Sequence of protein 1:
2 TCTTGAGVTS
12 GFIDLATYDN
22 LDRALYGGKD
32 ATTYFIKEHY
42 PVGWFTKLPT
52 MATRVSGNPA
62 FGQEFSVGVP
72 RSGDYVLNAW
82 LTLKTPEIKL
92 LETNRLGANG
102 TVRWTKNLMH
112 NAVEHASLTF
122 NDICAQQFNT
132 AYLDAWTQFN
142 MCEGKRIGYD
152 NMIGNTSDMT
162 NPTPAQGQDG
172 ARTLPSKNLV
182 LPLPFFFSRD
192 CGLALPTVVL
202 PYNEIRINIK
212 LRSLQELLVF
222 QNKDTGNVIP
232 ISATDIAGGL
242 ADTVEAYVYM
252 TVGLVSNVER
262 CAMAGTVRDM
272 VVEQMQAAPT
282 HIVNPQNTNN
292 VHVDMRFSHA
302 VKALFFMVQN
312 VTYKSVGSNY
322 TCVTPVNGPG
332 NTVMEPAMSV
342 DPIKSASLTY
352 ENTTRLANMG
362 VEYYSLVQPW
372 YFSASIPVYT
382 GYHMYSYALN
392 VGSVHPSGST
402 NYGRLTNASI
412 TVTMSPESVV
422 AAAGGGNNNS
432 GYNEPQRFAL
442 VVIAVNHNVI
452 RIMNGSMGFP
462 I

The following describes two proteins that form a bound complex.

Sequence of protein 2:
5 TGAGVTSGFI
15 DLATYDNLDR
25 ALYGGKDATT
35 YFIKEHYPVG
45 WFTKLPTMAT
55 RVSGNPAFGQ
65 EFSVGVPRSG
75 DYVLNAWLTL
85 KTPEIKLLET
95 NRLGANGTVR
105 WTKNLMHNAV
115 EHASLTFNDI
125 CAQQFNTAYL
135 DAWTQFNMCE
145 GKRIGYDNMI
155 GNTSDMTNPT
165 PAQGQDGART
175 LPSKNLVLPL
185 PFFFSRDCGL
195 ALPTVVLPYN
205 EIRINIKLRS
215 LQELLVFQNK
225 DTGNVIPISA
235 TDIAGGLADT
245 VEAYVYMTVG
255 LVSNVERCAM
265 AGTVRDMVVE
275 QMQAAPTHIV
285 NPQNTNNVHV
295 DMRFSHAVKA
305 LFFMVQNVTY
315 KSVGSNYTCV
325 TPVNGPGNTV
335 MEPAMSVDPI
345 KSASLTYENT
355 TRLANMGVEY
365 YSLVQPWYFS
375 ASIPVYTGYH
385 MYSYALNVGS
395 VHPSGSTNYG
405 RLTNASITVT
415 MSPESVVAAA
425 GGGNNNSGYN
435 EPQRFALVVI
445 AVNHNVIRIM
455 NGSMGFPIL

Interface contacts:
Residue R269 in protein 1 contacts residue I37 in protein 2 (closest heavy-atom distance 3.3 Å).
Residue V43 in protein 1 interacts with residue G28 in protein 2 (closest heavy-atom distance 3.2 Å).
Residue Y27 in protein 1 interacts with residue S400 in protein 2 (closest heavy-atom distance 2.4 Å).
Residue P42 in protein 1 contacts residue G28 in protein 2 (closest heavy-atom distance 3.4 Å).
Residue D20 in protein 1 interacts with residue N402 in protein 2 (closest heavy-atom distance 3.1 Å).
Residue M360 in protein 1 interacts with residue P50 in protein 2 (closest heavy-atom distance 3.6 Å).
Residue H396 in protein 1 interacts with residue Y41 in protein 2 (closest heavy-atom distance 3.2 Å).
Residue W45 in protein 1 is in contact with residue L16 in protein 2 (closest heavy-atom distance 3.3 Å).
Residue Y364 in protein 1 contacts residue W81 in protein 2 (closest heavy-atom distance 3.6 Å).
Residue T47 in protein 1 is in contact with residue G12 in protein 2 (closest heavy-atom distance 3.7 Å).
Residue Y364 in protein 1 interacts with residue P50 in protein 2 (closest heavy-atom distance 3.1 Å).
Residue S11 in protein 1 contacts residue R356 in protein 2 (closest heavy-atom distance 3.2 Å).
Residue R356 in protein 1 interacts with residue K48 in protein 2 (closest heavy-atom distance 2.9 Å).
Residue V43 in protein 1 is in contact with residue A32 in protein 2 (closest heavy-atom distance 3.4 Å).
Residue D15 in protein 1 is in contact with residue R356 in protein 2 (closest heavy-atom distance 3.2 Å).
Residue W371 in protein 1 is in contact with residue M142 in protein 2 (closest heavy-atom distance 3.5 Å).
Residue R269 in protein 1 is in contact with residue K38 in protein 2 (closest heavy-atom distance 3.7 Å).
Residue W371 in protein 1 contacts residue K146 in protein 2 (closest heavy-atom distance 3.2 Å).
Residue Y27 in protein 1 interacts with residue S398 in protein 2 (closest heavy-atom distance 2.3 Å).
Residue W45 in protein 1 interacts with residue Y27 in protein 2 (closest heavy-atom distance 3.6 Å).
Residue S400 in protein 1 interacts with residue W45 in protein 2 (closest heavy-atom distance 3.2 Å).
Residue Y19 in protein 1 interacts with residue R405 in protein 2 (closest heavy-atom distance 3.1 Å).
Residue D191 in protein 1 contacts residue K38 in protein 2 (closest heavy-atom distance 3.4 Å).
Residue S387 in protein 1 interacts with residue K48 in protein 2 (closest heavy-atom distance 2.9 Å).
Residue G193 in protein 1 is in contact with residue F36 in protein 2 (closest heavy-atom distance 2.9 Å).
Residue L22 in protein 1 is in contact with residue V450 in protein 2 (closest heavy-atom distance 3.7 Å).
Residue S374 in protein 1 interacts with residue K146 in protein 2 (closest heavy-atom distance 3.2 Å).
Residue R269 in protein 1 interacts with residue F36 in protein 2 (closest heavy-atom distance 3.3 Å).
Residue P397 in protein 1 contacts residue H40 in protein 2 (closest heavy-atom distance 3.4 Å).
Residue E144 in protein 1 interacts with residue E144 in protein 2 (closest heavy-atom distance 3.6 Å).
Residue D23 in protein 1 contacts residue N402 in protein 2 (closest heavy-atom distance 2.9 Å).
Residue Y35 in protein 1 is in contact with residue L390 in protein 2 (closest heavy-atom distance 3.7 Å).
Residue L49 in protein 1 contacts residue G8 in protein 2 (closest heavy-atom distance 3.6 Å).
Residue T18 in protein 1 interacts with residue N402 in protein 2 (closest heavy-atom distance 3.1 Å).
Residue R356 in protein 1 interacts with residue L49 in protein 2 (closest heavy-atom distance 3.6 Å).
Residue P42 in protein 1 contacts residue T33 in protein 2 (closest heavy-atom distance 3.3 Å).
Residue R356 in protein 1 contacts residue T47 in protein 2 (closest heavy-atom distance 3.0 Å).
Residue P42 in protein 1 is in contact with residue A32 in protein 2 (closest heavy-atom distance 3.3 Å).
Residue E144 in protein 1 is in contact with residue G145 in protein 2 (closest heavy-atom distance 3.5 Å).
Residue D15 in protein 1 contacts residue T401 in protein 2 (closest heavy-atom distance 3.6 Å).
Residue Y41 in protein 1 is in contact with residue T33 in protein 2 (closest heavy-atom distance 3.5 Å).
Residue L367 in protein 1 interacts with residue M153 in protein 2 (closest heavy-atom distance 3.6 Å).
Residue T51 in protein 1 interacts with residue A7 in protein 2 (closest heavy-atom distance 3.4 Å).
Residue E363 in protein 1 interacts with residue N179 in protein 2 (closest heavy-atom distance 2.4 Å).
Residue C192 in protein 1 is in contact with residue F36 in protein 2 (closest heavy-atom distance 3.3 Å).
Residue L49 in protein 1 contacts residue S11 in protein 2 (closest heavy-atom distance 3.6 Å).
Residue H40 in protein 1 is in contact with residue L26 in protein 2 (closest heavy-atom distance 3.7 Å).
Residue Y372 in protein 1 is in contact with residue N79 in protein 2 (closest heavy-atom distance 2.8 Å).
Residue T47 in protein 1 is in contact with residue D15 in protein 2 (closest heavy-atom distance 3.6 Å).
Residue Y76 in protein 1 interacts with residue F36 in protein 2 (closest heavy-atom distance 3.5 Å).
Residue G44 in protein 1 interacts with residue Y27 in protein 2 (closest heavy-atom distance 3.4 Å).
Residue F46 in protein 1 is in contact with residue L16 in protein 2 (closest heavy-atom distance 3.7 Å).
Residue H396 in protein 1 contacts residue H40 in protein 2 (closest heavy-atom distance 3.1 Å).
Residue N21 in protein 1 is in contact with residue L463 in protein 2 (closest heavy-atom distance 3.5 Å).
Residue P42 in protein 1 interacts with residue L26 in protein 2 (closest heavy-atom distance 3.4 Å).
Residue W371 in protein 1 is in contact with residue Y150 in protein 2 (closest heavy-atom distance 3.4 Å).
Residue V43 in protein 1 interacts with residue Y27 in protein 2 (closest heavy-atom distance 3.4 Å).
Residue G193 in protein 1 contacts residue I37 in protein 2 (closest heavy-atom distance 3.6 Å).
Residue T4 in protein 1 contacts residue T355 in protein 2 (closest heavy-atom distance 3.7 Å).
Residue Y372 in protein 1 contacts residue P183 in protein 2 (closest heavy-atom distance 3.2 Å).